The following describes two proteins that form a bound complex.

Sequence of protein 1:
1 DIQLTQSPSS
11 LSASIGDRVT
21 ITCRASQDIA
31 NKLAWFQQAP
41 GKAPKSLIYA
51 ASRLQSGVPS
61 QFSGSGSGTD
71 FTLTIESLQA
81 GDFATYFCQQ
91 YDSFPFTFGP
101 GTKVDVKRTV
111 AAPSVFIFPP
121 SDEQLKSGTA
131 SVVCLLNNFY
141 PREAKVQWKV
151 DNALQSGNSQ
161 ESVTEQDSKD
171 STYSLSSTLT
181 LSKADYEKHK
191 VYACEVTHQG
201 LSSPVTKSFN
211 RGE

Sequence of protein 2:
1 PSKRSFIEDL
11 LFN

Contacts between the two chains:
Residue Y91 in protein 1 interacts with residue L11 in protein 2 (closest heavy-atom distance 4.3 Å).
Residue F94 in protein 1 interacts with residue L11 in protein 2 (closest heavy-atom distance 3.5 Å).
Residue F96 in protein 1 interacts with residue E8 in protein 2 (closest heavy-atom distance 4.6 Å).
Residue F94 in protein 1 is in contact with residue F12 in protein 2 (closest heavy-atom distance 3.6 Å).
Residue F94 in protein 1 contacts residue E8 in protein 2 (closest heavy-atom distance 4.0 Å).
Residue D92 in protein 1 interacts with residue L11 in protein 2 (closest heavy-atom distance 3.5 Å).
Residue F96 in protein 1 contacts residue L11 in protein 2 (closest heavy-atom distance 3.7 Å).
Residue F96 in protein 1 is in contact with residue I7 in protein 2 (closest heavy-atom distance 4.5 Å).
Residue S93 in protein 1 interacts with residue L11 in protein 2 (closest heavy-atom distance 4.0 Å).
Residue Y91 in protein 1 is in contact with residue I7 in protein 2 (closest heavy-atom distance 4.0 Å).
Residue K32 in protein 1 contacts residue I7 in protein 2 (closest heavy-atom distance 4.6 Å).